This data describes a binding interaction between two proteins.

Sequence of protein 2:
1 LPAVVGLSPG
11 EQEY

Sequence of protein 1:
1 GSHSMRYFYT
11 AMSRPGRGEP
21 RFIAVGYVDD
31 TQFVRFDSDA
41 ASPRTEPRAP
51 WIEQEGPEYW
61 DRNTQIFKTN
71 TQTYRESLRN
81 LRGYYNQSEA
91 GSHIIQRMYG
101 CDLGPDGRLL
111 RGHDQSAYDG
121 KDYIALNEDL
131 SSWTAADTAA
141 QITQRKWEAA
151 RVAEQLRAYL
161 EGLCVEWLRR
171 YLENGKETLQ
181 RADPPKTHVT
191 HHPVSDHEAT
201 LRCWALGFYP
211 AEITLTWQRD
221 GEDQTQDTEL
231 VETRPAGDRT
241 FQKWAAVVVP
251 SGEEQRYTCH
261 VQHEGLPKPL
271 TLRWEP

Interface contacts:
Residue L81 in protein 1 is in contact with residue Y14 in protein 2 (closest heavy-atom distance 3.6 Å).
Residue K146 in protein 1 contacts residue Y14 in protein 2 (closest heavy-atom distance 2.8 Å).
Residue N63 in protein 1 contacts residue L1 in protein 2 (closest heavy-atom distance 3.8 Å).
Residue Y9 in protein 1 interacts with residue A3 in protein 2 (closest heavy-atom distance 4.6 Å).
Residue Q155 in protein 1 is in contact with residue G6 in protein 2 (closest heavy-atom distance 3.1 Å).
Residue W147 in protein 1 contacts residue E13 in protein 2 (closest heavy-atom distance 3.0 Å).
Residue Y59 in protein 1 interacts with residue L1 in protein 2 (closest heavy-atom distance 4.0 Å).
Residue N63 in protein 1 is in contact with residue P2 in protein 2 (closest heavy-atom distance 3.2 Å).
Residue Q155 in protein 1 is in contact with residue V4 in protein 2 (closest heavy-atom distance 4.2 Å).
Residue Y99 in protein 1 contacts residue P2 in protein 2 (closest heavy-atom distance 3.2 Å).
Residue Y9 in protein 1 contacts residue P2 in protein 2 (closest heavy-atom distance 3.8 Å).
Residue Y7 in protein 1 contacts residue P2 in protein 2 (closest heavy-atom distance 3.3 Å).
Residue I66 in protein 1 interacts with residue V4 in protein 2 (closest heavy-atom distance 3.1 Å).
Residue T73 in protein 1 contacts residue E13 in protein 2 (closest heavy-atom distance 4.2 Å).
Residue E76 in protein 1 contacts residue E13 in protein 2 (closest heavy-atom distance 3.4 Å).
Residue F67 in protein 1 interacts with residue P2 in protein 2 (closest heavy-atom distance 3.8 Å).
Residue R62 in protein 1 interacts with residue L1 in protein 2 (closest heavy-atom distance 4.8 Å).
Residue Y74 in protein 1 is in contact with residue Y14 in protein 2 (closest heavy-atom distance 3.6 Å).
Residue Y171 in protein 1 contacts residue L1 in protein 2 (closest heavy-atom distance 2.8 Å).
Residue R97 in protein 1 contacts residue Y14 in protein 2 (closest heavy-atom distance 3.4 Å).
Residue S77 in protein 1 interacts with residue Y14 in protein 2 (closest heavy-atom distance 2.9 Å).
Residue I124 in protein 1 contacts residue Y14 in protein 2 (closest heavy-atom distance 4.6 Å).
Residue M5 in protein 1 interacts with residue L1 in protein 2 (closest heavy-atom distance 3.8 Å).
Residue S77 in protein 1 interacts with residue Q12 in protein 2 (closest heavy-atom distance 4.5 Å).
Residue I66 in protein 1 contacts residue A3 in protein 2 (closest heavy-atom distance 3.7 Å).
Residue Q155 in protein 1 is in contact with residue V5 in protein 2 (closest heavy-atom distance 3.7 Å).
Residue W147 in protein 1 interacts with residue Y14 in protein 2 (closest heavy-atom distance 3.7 Å).
Residue Y159 in protein 1 contacts residue L1 in protein 2 (closest heavy-atom distance 2.6 Å).
Residue R62 in protein 1 is in contact with residue V4 in protein 2 (closest heavy-atom distance 3.5 Å).
Residue A150 in protein 1 is in contact with residue E11 in protein 2 (closest heavy-atom distance 3.5 Å).
Residue W167 in protein 1 is in contact with residue L1 in protein 2 (closest heavy-atom distance 3.5 Å).
Residue N80 in protein 1 is in contact with residue E13 in protein 2 (closest heavy-atom distance 3.1 Å).
Residue Y99 in protein 1 contacts residue A3 in protein 2 (closest heavy-atom distance 3.0 Å).
Residue Y159 in protein 1 contacts residue A3 in protein 2 (closest heavy-atom distance 3.7 Å).
Residue W147 in protein 1 contacts residue E11 in protein 2 (closest heavy-atom distance 4.5 Å).
Residue W147 in protein 1 contacts residue Q12 in protein 2 (closest heavy-atom distance 4.3 Å).
Residue T69 in protein 1 is in contact with residue P9 in protein 2 (closest heavy-atom distance 4.6 Å).
Residue T73 in protein 1 is in contact with residue Q12 in protein 2 (closest heavy-atom distance 3.7 Å).
Residue Y159 in protein 1 interacts with residue P2 in protein 2 (closest heavy-atom distance 3.6 Å).
Residue F33 in protein 1 is in contact with residue L1 in protein 2 (closest heavy-atom distance 4.8 Å).
Residue L156 in protein 1 is in contact with residue A3 in protein 2 (closest heavy-atom distance 4.7 Å).
Residue S116 in protein 1 interacts with residue Y14 in protein 2 (closest heavy-atom distance 2.7 Å).
Residue Q96 in protein 1 contacts residue Y14 in protein 2 (closest heavy-atom distance 4.6 Å).
Residue Y7 in protein 1 contacts residue L1 in protein 2 (closest heavy-atom distance 2.9 Å).
Residue I66 in protein 1 contacts residue P2 in protein 2 (closest heavy-atom distance 4.0 Å).
Residue K146 in protein 1 contacts residue E13 in protein 2 (closest heavy-atom distance 4.3 Å).
Residue V152 in protein 1 contacts residue V5 in protein 2 (closest heavy-atom distance 3.9 Å).
Residue Y84 in protein 1 interacts with residue Y14 in protein 2 (closest heavy-atom distance 2.7 Å).
Residue N70 in protein 1 interacts with residue Q12 in protein 2 (closest heavy-atom distance 3.9 Å).
Residue T69 in protein 1 contacts residue Q12 in protein 2 (closest heavy-atom distance 3.8 Å).
Residue Q155 in protein 1 is in contact with residue L7 in protein 2 (closest heavy-atom distance 4.3 Å).
Residue L156 in protein 1 is in contact with residue V5 in protein 2 (closest heavy-atom distance 3.3 Å).
Residue Y123 in protein 1 is in contact with residue Y14 in protein 2 (closest heavy-atom distance 3.9 Å).
Residue T73 in protein 1 interacts with residue P9 in protein 2 (closest heavy-atom distance 3.5 Å).
Residue T143 in protein 1 is in contact with residue Y14 in protein 2 (closest heavy-atom distance 2.7 Å).
Residue L163 in protein 1 interacts with residue L1 in protein 2 (closest heavy-atom distance 4.4 Å).
Residue I95 in protein 1 contacts residue Y14 in protein 2 (closest heavy-atom distance 3.9 Å).
Residue V152 in protein 1 is in contact with residue E11 in protein 2 (closest heavy-atom distance 4.2 Å).
Residue S77 in protein 1 is in contact with residue E13 in protein 2 (closest heavy-atom distance 3.5 Å).
Residue N80 in protein 1 contacts residue Y14 in protein 2 (closest heavy-atom distance 2.9 Å).